These two protein chains interact to form a complex.

Sequence of chain B:
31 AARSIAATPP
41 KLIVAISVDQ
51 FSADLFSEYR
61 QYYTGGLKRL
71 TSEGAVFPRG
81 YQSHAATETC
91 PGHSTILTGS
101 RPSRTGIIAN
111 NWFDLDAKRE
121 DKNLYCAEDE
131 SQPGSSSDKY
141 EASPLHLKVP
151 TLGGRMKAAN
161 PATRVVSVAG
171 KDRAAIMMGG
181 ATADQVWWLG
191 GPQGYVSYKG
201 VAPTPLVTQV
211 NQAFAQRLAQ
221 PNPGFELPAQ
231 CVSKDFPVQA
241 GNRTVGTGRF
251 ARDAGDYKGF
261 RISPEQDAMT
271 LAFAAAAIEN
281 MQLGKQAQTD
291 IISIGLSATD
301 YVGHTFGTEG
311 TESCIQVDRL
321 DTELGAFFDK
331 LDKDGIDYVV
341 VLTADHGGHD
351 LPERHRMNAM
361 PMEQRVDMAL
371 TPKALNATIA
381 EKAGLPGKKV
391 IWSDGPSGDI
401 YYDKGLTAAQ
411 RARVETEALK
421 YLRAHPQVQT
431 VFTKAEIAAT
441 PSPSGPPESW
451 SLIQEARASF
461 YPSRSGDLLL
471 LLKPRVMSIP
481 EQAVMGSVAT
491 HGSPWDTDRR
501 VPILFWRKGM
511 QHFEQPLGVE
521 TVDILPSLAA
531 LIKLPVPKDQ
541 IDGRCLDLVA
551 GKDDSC

Interface contacts:
Residue D496 in chain B contacts residue R79 in chain A (closest heavy-atom distance 2.6 Å).
Residue L517 in chain B contacts residue T497 in chain A (closest heavy-atom distance 3.5 Å).
Residue M360 in chain B contacts residue Q515 in chain A (closest heavy-atom distance 3.4 Å).
Residue R544 in chain B is in contact with residue M360 in chain A (closest heavy-atom distance 3.6 Å).
Residue G518 in chain B interacts with residue M360 in chain A (closest heavy-atom distance 3.7 Å).
Residue T497 in chain B is in contact with residue L517 in chain A (closest heavy-atom distance 3.5 Å).
Residue M357 in chain B is in contact with residue G551 in chain A (closest heavy-atom distance 3.4 Å).
Residue M357 in chain B is in contact with residue V549 in chain A (closest heavy-atom distance 3.5 Å).
Residue Q61 in chain B interacts with residue R60 in chain A (closest heavy-atom distance 2.7 Å).
Residue H355 in chain B is in contact with residue Q515 in chain A (closest heavy-atom distance 3.1 Å).
Residue H512 in chain B interacts with residue S233 in chain A (closest heavy-atom distance 3.3 Å).
Residue Q515 in chain B is in contact with residue M360 in chain A (closest heavy-atom distance 3.4 Å).
Residue Q515 in chain B interacts with residue N358 in chain A (closest heavy-atom distance 2.9 Å).
Residue E448 in chain B is in contact with residue R475 in chain A (closest heavy-atom distance 3.1 Å).
Residue R544 in chain B is in contact with residue A359 in chain A (closest heavy-atom distance 3.0 Å).
Residue S72 in chain B is in contact with residue Y62 in chain A (closest heavy-atom distance 3.5 Å).
Residue L517 in chain B is in contact with residue E363 in chain A (closest heavy-atom distance 3.5 Å).
Residue R60 in chain B contacts residue Q61 in chain A (closest heavy-atom distance 2.7 Å).
Residue A359 in chain B is in contact with residue R544 in chain A (closest heavy-atom distance 3.0 Å).
Residue V519 in chain B is in contact with residue M360 in chain A (closest heavy-atom distance 3.4 Å).
Residue R79 in chain B interacts with residue R500 in chain A (closest heavy-atom distance 3.6 Å).
Residue M360 in chain B is in contact with residue V519 in chain A (closest heavy-atom distance 3.4 Å).
Residue R79 in chain B interacts with residue R79 in chain A (closest heavy-atom distance 3.6 Å).
Residue E363 in chain B interacts with residue L517 in chain A (closest heavy-atom distance 3.5 Å).
Residue D547 in chain B interacts with residue M357 in chain A (closest heavy-atom distance 3.2 Å).
Residue K552 in chain B is in contact with residue M357 in chain A (closest heavy-atom distance 3.6 Å).
Residue M360 in chain B contacts residue R544 in chain A (closest heavy-atom distance 3.6 Å).
Residue N358 in chain B is in contact with residue A550 in chain A (closest heavy-atom distance 3.6 Å).
Residue R475 in chain B interacts with residue P446 in chain A (closest heavy-atom distance 3.5 Å).
Residue Y62 in chain B interacts with residue S72 in chain A (closest heavy-atom distance 3.5 Å).
Residue Q511 in chain B interacts with residue S233 in chain A (closest heavy-atom distance 2.8 Å).
Residue S233 in chain B interacts with residue Q511 in chain A (closest heavy-atom distance 2.8 Å).
Residue M357 in chain B contacts residue D547 in chain A (closest heavy-atom distance 3.2 Å).
Residue E514 in chain B contacts residue E58 in chain A (closest heavy-atom distance 3.6 Å).
Residue G551 in chain B is in contact with residue N358 in chain A (closest heavy-atom distance 3.1 Å).
Residue T71 in chain B contacts residue Q61 in chain A (closest heavy-atom distance 3.1 Å).
Residue A359 in chain B interacts with residue D547 in chain A (closest heavy-atom distance 3.4 Å).
Residue P446 in chain B contacts residue R475 in chain A (closest heavy-atom distance 3.5 Å).
Residue G518 in chain B is in contact with residue R475 in chain A (closest heavy-atom distance 3.0 Å).
Residue A550 in chain B is in contact with residue N358 in chain A (closest heavy-atom distance 3.6 Å).
Residue R79 in chain B contacts residue D496 in chain A (closest heavy-atom distance 2.6 Å).
Residue V549 in chain B contacts residue M357 in chain A (closest heavy-atom distance 3.5 Å).
Residue H355 in chain B interacts with residue L517 in chain A (closest heavy-atom distance 3.5 Å).
Residue Q61 in chain B interacts with residue T71 in chain A (closest heavy-atom distance 3.1 Å).
Residue L517 in chain B interacts with residue H355 in chain A (closest heavy-atom distance 3.5 Å).
Residue S233 in chain B is in contact with residue H512 in chain A (closest heavy-atom distance 3.3 Å).
Residue M357 in chain B is in contact with residue K552 in chain A (closest heavy-atom distance 3.6 Å).
Residue R475 in chain B contacts residue G518 in chain A (closest heavy-atom distance 3.0 Å).
Residue Q515 in chain B interacts with residue H355 in chain A (closest heavy-atom distance 3.1 Å).
Residue D547 in chain B contacts residue A359 in chain A (closest heavy-atom distance 3.4 Å).
Residue R475 in chain B contacts residue E448 in chain A (closest heavy-atom distance 3.1 Å).
Residue D54 in chain B is in contact with residue P516 in chain A (closest heavy-atom distance 3.7 Å).
Residue E58 in chain B interacts with residue E514 in chain A (closest heavy-atom distance 3.6 Å).
Residue N358 in chain B contacts residue G551 in chain A (closest heavy-atom distance 3.1 Å).
Residue N358 in chain B is in contact with residue Q515 in chain A (closest heavy-atom distance 2.9 Å).
Residue R500 in chain B interacts with residue R79 in chain A (closest heavy-atom distance 3.6 Å).
Residue M360 in chain B interacts with residue G518 in chain A (closest heavy-atom distance 3.7 Å).
Residue G551 in chain B interacts with residue M357 in chain A (closest heavy-atom distance 3.4 Å).
Residue R544 in chain B is in contact with residue P361 in chain A (closest heavy-atom distance 3.5 Å).
Residue P361 in chain B interacts with residue R544 in chain A (closest heavy-atom distance 3.5 Å).

Sequence of chain A:
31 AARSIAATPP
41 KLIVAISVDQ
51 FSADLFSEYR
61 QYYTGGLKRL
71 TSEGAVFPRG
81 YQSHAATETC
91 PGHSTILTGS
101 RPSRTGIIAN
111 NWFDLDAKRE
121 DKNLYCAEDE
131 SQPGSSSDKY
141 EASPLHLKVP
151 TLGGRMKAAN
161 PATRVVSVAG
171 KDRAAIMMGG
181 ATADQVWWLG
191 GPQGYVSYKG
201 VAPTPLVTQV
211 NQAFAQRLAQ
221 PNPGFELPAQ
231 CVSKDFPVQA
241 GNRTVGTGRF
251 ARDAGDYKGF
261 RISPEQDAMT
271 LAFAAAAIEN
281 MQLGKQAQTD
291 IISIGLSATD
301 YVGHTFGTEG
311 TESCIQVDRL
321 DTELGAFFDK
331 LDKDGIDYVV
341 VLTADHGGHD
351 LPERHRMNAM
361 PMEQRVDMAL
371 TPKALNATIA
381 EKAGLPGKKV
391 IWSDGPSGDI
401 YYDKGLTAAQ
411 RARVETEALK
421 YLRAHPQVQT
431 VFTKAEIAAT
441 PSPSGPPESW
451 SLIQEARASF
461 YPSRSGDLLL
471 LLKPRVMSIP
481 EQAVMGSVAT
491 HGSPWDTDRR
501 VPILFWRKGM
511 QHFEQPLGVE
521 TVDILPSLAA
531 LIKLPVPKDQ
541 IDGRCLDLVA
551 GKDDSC